This data describes a binding interaction between two proteins.

Contacts between the two chains:
Residue T92 in chain A contacts residue Q113 in chain B (closest heavy-atom distance 3.5 Å).
Residue K122 in chain A contacts residue K119 in chain B (closest heavy-atom distance 3.6 Å).
Residue I124 in chain A contacts residue K115 in chain B (closest heavy-atom distance 4.2 Å).
Residue P50 in chain A contacts residue I118 in chain B (closest heavy-atom distance 3.1 Å).
Residue T92 in chain A contacts residue R114 in chain B (closest heavy-atom distance 3.2 Å).
Residue I124 in chain A interacts with residue A120 in chain B (closest heavy-atom distance 3.6 Å).
Residue A141 in chain A interacts with residue I118 in chain B (closest heavy-atom distance 3.6 Å).
Residue R49 in chain A is in contact with residue Y116 in chain B (closest heavy-atom distance 3.6 Å).
Residue A88 in chain A contacts residue F111 in chain B (closest heavy-atom distance 3.9 Å).
Residue P48 in chain A is in contact with residue A117 in chain B (closest heavy-atom distance 3.2 Å).
Residue V125 in chain A is in contact with residue Y116 in chain B (closest heavy-atom distance 4.0 Å).
Residue R128 in chain A is in contact with residue A110 in chain B (closest heavy-atom distance 3.7 Å).
Residue D52 in chain A interacts with residue Y116 in chain B (closest heavy-atom distance 4.5 Å).
Residue R49 in chain A contacts residue R114 in chain B (closest heavy-atom distance 3.9 Å).
Residue I93 in chain A is in contact with residue Y116 in chain B (closest heavy-atom distance 3.7 Å).
Residue I124 in chain A contacts residue I118 in chain B (closest heavy-atom distance 4.6 Å).
Residue T144 in chain A is in contact with residue I118 in chain B (closest heavy-atom distance 3.6 Å).
Residue S140 in chain A is in contact with residue I118 in chain B (closest heavy-atom distance 3.3 Å).
Residue V125 in chain A is in contact with residue R114 in chain B (closest heavy-atom distance 3.7 Å).
Residue E136 in chain A is in contact with residue I118 in chain B (closest heavy-atom distance 4.7 Å).
Residue T92 in chain A is in contact with residue F111 in chain B (closest heavy-atom distance 3.6 Å).
Residue I123 in chain A contacts residue A117 in chain B (closest heavy-atom distance 3.7 Å).
Residue R91 in chain A contacts residue Q113 in chain B (closest heavy-atom distance 4.6 Å).
Residue I123 in chain A interacts with residue I118 in chain B (closest heavy-atom distance 4.3 Å).
Residue Y89 in chain A contacts residue F111 in chain B (closest heavy-atom distance 4.2 Å).
Residue I124 in chain A interacts with residue A117 in chain B (closest heavy-atom distance 3.0 Å).
Residue I93 in chain A interacts with residue R114 in chain B (closest heavy-atom distance 3.8 Å).
Residue L51 in chain A contacts residue Y116 in chain B (closest heavy-atom distance 4.2 Å).
Residue T92 in chain A is in contact with residue P112 in chain B (closest heavy-atom distance 3.6 Å).
Residue V138 in chain A is in contact with residue I118 in chain B (closest heavy-atom distance 2.9 Å).
Residue I124 in chain A interacts with residue K119 in chain B (closest heavy-atom distance 3.4 Å).
Residue P48 in chain A is in contact with residue K115 in chain B (closest heavy-atom distance 4.2 Å).
Residue R128 in chain A interacts with residue R114 in chain B (closest heavy-atom distance 4.0 Å).
Residue S121 in chain A interacts with residue A120 in chain B (closest heavy-atom distance 3.5 Å).
Residue I124 in chain A interacts with residue Y116 in chain B (closest heavy-atom distance 3.1 Å).
Residue I123 in chain A interacts with residue A120 in chain B (closest heavy-atom distance 3.6 Å).
Residue R49 in chain A is in contact with residue Q113 in chain B (closest heavy-atom distance 3.3 Å).
Residue R128 in chain A contacts residue P112 in chain B (closest heavy-atom distance 3.2 Å).
Residue A135 in chain A interacts with residue K119 in chain B (closest heavy-atom distance 3.5 Å).
Residue F126 in chain A is in contact with residue K115 in chain B (closest heavy-atom distance 3.3 Å).
Residue R49 in chain A contacts residue A117 in chain B (closest heavy-atom distance 4.0 Å).
Residue T86 in chain A interacts with residue F111 in chain B (closest heavy-atom distance 4.0 Å).
Residue F126 in chain A is in contact with residue R114 in chain B (closest heavy-atom distance 3.9 Å).
Residue Y89 in chain A contacts residue R114 in chain B (closest heavy-atom distance 4.6 Å).
Residue K122 in chain A contacts residue A120 in chain B (closest heavy-atom distance 3.4 Å).
Residue R49 in chain A contacts residue K115 in chain B (closest heavy-atom distance 4.0 Å).
Residue P48 in chain A interacts with residue Y116 in chain B (closest heavy-atom distance 3.7 Å).
Residue R128 in chain A interacts with residue F111 in chain B (closest heavy-atom distance 4.1 Å).
Residue F126 in chain A interacts with residue A117 in chain B (closest heavy-atom distance 4.6 Å).
Residue V125 in chain A contacts residue K115 in chain B (closest heavy-atom distance 3.2 Å).
Residue A132 in chain A contacts residue K115 in chain B (closest heavy-atom distance 4.1 Å).
Residue P50 in chain A interacts with residue A117 in chain B (closest heavy-atom distance 3.7 Å).
Residue P50 in chain A interacts with residue Y116 in chain B (closest heavy-atom distance 3.4 Å).
Residue F126 in chain A contacts residue Y116 in chain B (closest heavy-atom distance 3.6 Å).
Residue K122 in chain A contacts residue I118 in chain B (closest heavy-atom distance 4.4 Å).
Residue P127 in chain A interacts with residue R114 in chain B (closest heavy-atom distance 4.0 Å).
Residue E136 in chain A is in contact with residue A117 in chain B (closest heavy-atom distance 3.5 Å).
Residue G94 in chain A contacts residue Y116 in chain B (closest heavy-atom distance 4.1 Å).
Residue A47 in chain A contacts residue K115 in chain B (closest heavy-atom distance 3.5 Å).
Residue K122 in chain A interacts with residue A117 in chain B (closest heavy-atom distance 4.6 Å).

Sequence of chain A:
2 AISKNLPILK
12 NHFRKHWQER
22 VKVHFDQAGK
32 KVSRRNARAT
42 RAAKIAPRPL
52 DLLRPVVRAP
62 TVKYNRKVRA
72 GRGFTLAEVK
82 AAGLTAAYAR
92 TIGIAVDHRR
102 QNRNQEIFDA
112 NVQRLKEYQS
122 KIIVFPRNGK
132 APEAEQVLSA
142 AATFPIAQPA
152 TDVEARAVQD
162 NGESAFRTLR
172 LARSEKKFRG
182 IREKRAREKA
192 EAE

Sequence of chain B:
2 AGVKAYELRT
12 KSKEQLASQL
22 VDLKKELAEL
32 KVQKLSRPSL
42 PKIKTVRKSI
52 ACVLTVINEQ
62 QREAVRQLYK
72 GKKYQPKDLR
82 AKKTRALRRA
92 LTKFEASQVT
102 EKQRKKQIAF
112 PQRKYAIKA